The following describes two proteins that form a bound complex.

Residue-level contacts at the interface:
Residue E123 in the second protein is in contact with residue R27 in the first protein (closest heavy-atom distance 3.3 Å).
Residue I124 in the second protein interacts with residue V34 in the first protein (closest heavy-atom distance 4.3 Å).
Residue E92 in the second protein is in contact with residue N76 in the first protein (closest heavy-atom distance 3.9 Å).
Residue M88 in the second protein is in contact with residue N76 in the first protein (closest heavy-atom distance 4.2 Å).
Residue Y132 in the second protein is in contact with residue W108 in the first protein (closest heavy-atom distance 3.3 Å).
Residue L128 in the second protein interacts with residue D84 in the first protein (closest heavy-atom distance 3.4 Å).
Residue R135 in the second protein is in contact with residue W108 in the first protein (closest heavy-atom distance 3.6 Å).
Residue G91 in the second protein is in contact with residue N76 in the first protein (closest heavy-atom distance 3.2 Å).
Residue E95 in the second protein is in contact with residue K143 in the first protein (closest heavy-atom distance 4.0 Å).
Residue S98 in the second protein interacts with residue Q105 in the first protein (closest heavy-atom distance 3.2 Å).
Residue S353 in the second protein contacts residue D111 in the first protein (closest heavy-atom distance 3.5 Å).
Residue L128 in the second protein contacts residue W108 in the first protein (closest heavy-atom distance 3.6 Å).
Residue Q94 in the second protein is in contact with residue T83 in the first protein (closest heavy-atom distance 3.4 Å).
Residue V84 in the second protein contacts residue L77 in the first protein (closest heavy-atom distance 3.7 Å).
Residue S134 in the second protein is in contact with residue V112 in the first protein (closest heavy-atom distance 3.6 Å).
Residue Q125 in the second protein contacts residue F81 in the first protein (closest heavy-atom distance 4.1 Å).
Residue T352 in the second protein interacts with residue V112 in the first protein (closest heavy-atom distance 4.5 Å).
Residue C127 in the second protein contacts residue Y91 in the first protein (closest heavy-atom distance 4.1 Å).
Residue Q125 in the second protein contacts residue R27 in the first protein (closest heavy-atom distance 3.6 Å).
Residue Y132 in the second protein interacts with residue T83 in the first protein (closest heavy-atom distance 4.0 Å).
Residue T87 in the second protein contacts residue F81 in the first protein (closest heavy-atom distance 3.5 Å).
Residue T352 in the second protein is in contact with residue D111 in the first protein (closest heavy-atom distance 3.7 Å).
Residue I124 in the second protein interacts with residue L88 in the first protein (closest heavy-atom distance 3.7 Å).
Residue D156 in the second protein interacts with residue N115 in the first protein (closest heavy-atom distance 4.3 Å).
Residue R135 in the second protein interacts with residue V112 in the first protein (closest heavy-atom distance 3.9 Å).
Residue L128 in the second protein interacts with residue L88 in the first protein (closest heavy-atom distance 3.5 Å).
Residue L97 in the second protein interacts with residue Q105 in the first protein (closest heavy-atom distance 2.9 Å).
Residue N109 in the second protein interacts with residue W108 in the first protein (closest heavy-atom distance 3.9 Å).
Residue D156 in the second protein is in contact with residue L114 in the first protein (closest heavy-atom distance 4.1 Å).
Residue L128 in the second protein contacts residue L87 in the first protein (closest heavy-atom distance 3.5 Å).
Residue D138 in the second protein is in contact with residue T109 in the first protein (closest heavy-atom distance 3.0 Å).
Residue G91 in the second protein interacts with residue I79 in the first protein (closest heavy-atom distance 4.0 Å).
Residue V130 in the second protein contacts residue Y91 in the first protein (closest heavy-atom distance 4.0 Å).
Residue C127 in the second protein interacts with residue H92 in the first protein (closest heavy-atom distance 4.4 Å).
Residue S98 in the second protein interacts with residue Y152 in the first protein (closest heavy-atom distance 4.3 Å).
Residue Y132 in the second protein contacts residue D84 in the first protein (closest heavy-atom distance 3.9 Å).
Residue I124 in the second protein is in contact with residue K31 in the first protein (closest heavy-atom distance 4.1 Å).
Residue H116 in the second protein interacts with residue D84 in the first protein (closest heavy-atom distance 3.0 Å).
Residue Y132 in the second protein contacts residue L87 in the first protein (closest heavy-atom distance 3.3 Å).
Residue C127 in the second protein contacts residue L88 in the first protein (closest heavy-atom distance 4.1 Å).
Residue Q125 in the second protein contacts residue D84 in the first protein (closest heavy-atom distance 3.0 Å).
Residue L128 in the second protein interacts with residue Y91 in the first protein (closest heavy-atom distance 4.4 Å).
Residue V84 in the second protein interacts with residue R27 in the first protein (closest heavy-atom distance 3.3 Å).
Residue Q94 in the second protein interacts with residue I79 in the first protein (closest heavy-atom distance 4.3 Å).
Residue T87 in the second protein interacts with residue L77 in the first protein (closest heavy-atom distance 4.0 Å).
Residue R135 in the second protein interacts with residue K104 in the first protein (closest heavy-atom distance 3.4 Å).
Residue S350 in the second protein interacts with residue D111 in the first protein (closest heavy-atom distance 3.3 Å).
Residue M88 in the second protein is in contact with residue L77 in the first protein (closest heavy-atom distance 3.8 Å).
Residue T87 in the second protein interacts with residue D84 in the first protein (closest heavy-atom distance 4.3 Å).
Residue R135 in the second protein interacts with residue T109 in the first protein (closest heavy-atom distance 3.5 Å).
Residue Q125 in the second protein contacts residue L88 in the first protein (closest heavy-atom distance 4.2 Å).
Residue G131 in the second protein interacts with residue Y91 in the first protein (closest heavy-atom distance 4.2 Å).
Residue G131 in the second protein contacts residue W108 in the first protein (closest heavy-atom distance 3.4 Å).
Residue Q94 in the second protein interacts with residue Q105 in the first protein (closest heavy-atom distance 3.3 Å).
Residue T87 in the second protein is in contact with residue G80 in the first protein (closest heavy-atom distance 3.7 Å).
Residue M88 in the second protein interacts with residue N73 in the first protein (closest heavy-atom distance 3.0 Å).
Residue G91 in the second protein interacts with residue G80 in the first protein (closest heavy-atom distance 3.5 Å).
Residue Q125 in the second protein interacts with residue M30 in the first protein (closest heavy-atom distance 3.9 Å).
Residue V84 in the second protein is in contact with residue P23 in the first protein (closest heavy-atom distance 4.0 Å).
Residue D138 in the second protein is in contact with residue V112 in the first protein (closest heavy-atom distance 4.4 Å).

Sequence of the first protein:
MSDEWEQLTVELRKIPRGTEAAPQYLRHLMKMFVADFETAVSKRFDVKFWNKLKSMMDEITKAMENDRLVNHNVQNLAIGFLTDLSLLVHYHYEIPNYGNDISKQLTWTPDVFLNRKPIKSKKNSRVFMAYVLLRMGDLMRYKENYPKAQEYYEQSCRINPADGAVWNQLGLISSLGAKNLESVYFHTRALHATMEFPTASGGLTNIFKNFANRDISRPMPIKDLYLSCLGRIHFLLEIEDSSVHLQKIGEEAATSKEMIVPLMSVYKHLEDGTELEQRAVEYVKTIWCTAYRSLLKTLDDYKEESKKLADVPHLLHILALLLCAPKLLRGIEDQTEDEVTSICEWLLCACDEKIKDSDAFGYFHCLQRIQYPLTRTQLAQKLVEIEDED

Sequence of the second protein:
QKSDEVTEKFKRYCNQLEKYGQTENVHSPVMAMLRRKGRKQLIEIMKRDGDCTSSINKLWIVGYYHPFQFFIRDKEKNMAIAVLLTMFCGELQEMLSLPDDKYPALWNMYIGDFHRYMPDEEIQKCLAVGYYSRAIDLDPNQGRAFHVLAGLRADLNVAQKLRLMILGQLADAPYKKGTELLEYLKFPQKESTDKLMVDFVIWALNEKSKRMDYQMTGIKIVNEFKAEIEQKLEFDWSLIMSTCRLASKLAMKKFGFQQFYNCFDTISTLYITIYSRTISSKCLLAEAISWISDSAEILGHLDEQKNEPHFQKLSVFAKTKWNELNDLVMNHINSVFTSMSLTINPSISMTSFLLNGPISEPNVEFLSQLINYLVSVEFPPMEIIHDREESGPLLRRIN